Sequence of chain A:
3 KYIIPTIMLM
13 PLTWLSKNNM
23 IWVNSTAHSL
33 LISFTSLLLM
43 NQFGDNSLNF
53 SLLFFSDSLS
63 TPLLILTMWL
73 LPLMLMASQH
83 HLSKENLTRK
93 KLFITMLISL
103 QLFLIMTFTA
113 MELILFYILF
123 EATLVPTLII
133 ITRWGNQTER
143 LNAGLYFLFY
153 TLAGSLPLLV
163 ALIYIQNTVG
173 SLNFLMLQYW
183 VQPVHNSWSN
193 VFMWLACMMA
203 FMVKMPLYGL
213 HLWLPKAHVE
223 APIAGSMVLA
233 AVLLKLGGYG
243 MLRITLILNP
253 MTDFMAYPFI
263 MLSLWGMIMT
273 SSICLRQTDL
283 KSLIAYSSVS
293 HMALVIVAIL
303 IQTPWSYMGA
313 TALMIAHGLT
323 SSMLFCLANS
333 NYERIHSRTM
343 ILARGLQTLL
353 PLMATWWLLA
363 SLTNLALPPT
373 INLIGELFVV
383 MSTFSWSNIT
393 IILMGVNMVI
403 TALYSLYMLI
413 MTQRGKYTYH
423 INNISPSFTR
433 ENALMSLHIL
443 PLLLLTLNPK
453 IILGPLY

Interface contacts:
Residue K3 in chain A is in contact with residue G23 in chain B (closest heavy-atom distance 3.1 Å).
Residue L17 in chain A is in contact with residue V12 in chain B (closest heavy-atom distance 4.2 Å).
Residue K3 in chain A contacts residue D27 in chain B (closest heavy-atom distance 2.3 Å).
Residue P7 in chain A interacts with residue F20 in chain B (closest heavy-atom distance 4.1 Å).
Residue I34 in chain A contacts residue V16 in chain B (closest heavy-atom distance 4.3 Å).
Residue L41 in chain A interacts with residue Y24 in chain B (closest heavy-atom distance 4.9 Å).
Residue H30 in chain A contacts residue H13 in chain B (closest heavy-atom distance 3.2 Å).
Residue L17 in chain A contacts residue W11 in chain B (closest heavy-atom distance 4.8 Å).
Residue M10 in chain A interacts with residue G19 in chain B (closest heavy-atom distance 4.5 Å).
Residue S53 in chain A is in contact with residue N30 in chain B (closest heavy-atom distance 4.3 Å).
Residue S53 in chain A contacts residue D27 in chain B (closest heavy-atom distance 3.6 Å).
Residue P7 in chain A contacts residue G19 in chain B (closest heavy-atom distance 3.8 Å).
Residue P7 in chain A contacts residue G23 in chain B (closest heavy-atom distance 4.6 Å).
Residue L14 in chain A contacts residue V16 in chain B (closest heavy-atom distance 3.6 Å).
Residue L17 in chain A interacts with residue L15 in chain B (closest heavy-atom distance 4.2 Å).
Residue P7 in chain A contacts residue V16 in chain B (closest heavy-atom distance 4.7 Å).
Residue K3 in chain A interacts with residue F20 in chain B (closest heavy-atom distance 3.7 Å).
Residue Y4 in chain A is in contact with residue D27 in chain B (closest heavy-atom distance 4.5 Å).
Residue H30 in chain A interacts with residue V16 in chain B (closest heavy-atom distance 3.0 Å).
Residue K3 in chain A contacts residue Y24 in chain B (closest heavy-atom distance 4.0 Å).
Residue I5 in chain A interacts with residue D27 in chain B (closest heavy-atom distance 4.0 Å).
Residue I6 in chain A contacts residue G19 in chain B (closest heavy-atom distance 3.8 Å).
Residue F57 in chain A contacts residue D27 in chain B (closest heavy-atom distance 3.2 Å).
Residue I6 in chain A interacts with residue L26 in chain B (closest heavy-atom distance 4.2 Å).
Residue S18 in chain A contacts residue V12 in chain B (closest heavy-atom distance 4.7 Å).
Residue M10 in chain A contacts residue V16 in chain B (closest heavy-atom distance 4.7 Å).
Residue L54 in chain A is in contact with residue L34 in chain B (closest heavy-atom distance 4.0 Å).
Residue I6 in chain A contacts residue G23 in chain B (closest heavy-atom distance 4.2 Å).
Residue L54 in chain A is in contact with residue N30 in chain B (closest heavy-atom distance 3.9 Å).
Residue H30 in chain A is in contact with residue V12 in chain B (closest heavy-atom distance 4.7 Å).
Residue K3 in chain A is in contact with residue R28 in chain B (closest heavy-atom distance 4.0 Å).
Residue I6 in chain A is in contact with residue F22 in chain B (closest heavy-atom distance 4.1 Å).
Residue T37 in chain A interacts with residue F20 in chain B (closest heavy-atom distance 3.4 Å).
Residue N26 in chain A contacts residue H13 in chain B (closest heavy-atom distance 4.1 Å).
Residue F52 in chain A interacts with residue D27 in chain B (closest heavy-atom distance 4.9 Å).
Residue I6 in chain A contacts residue D27 in chain B (closest heavy-atom distance 4.7 Å).
Residue H30 in chain A interacts with residue P17 in chain B (closest heavy-atom distance 3.9 Å).
Residue L14 in chain A interacts with residue H13 in chain B (closest heavy-atom distance 4.9 Å).
Residue I34 in chain A interacts with residue F20 in chain B (closest heavy-atom distance 4.5 Å).
Residue L14 in chain A contacts residue V12 in chain B (closest heavy-atom distance 3.5 Å).
Residue L33 in chain A contacts residue V16 in chain B (closest heavy-atom distance 4.9 Å).
Residue S53 in chain A is in contact with residue L34 in chain B (closest heavy-atom distance 4.3 Å).
Residue L54 in chain A is in contact with residue K33 in chain B (closest heavy-atom distance 3.4 Å).
Residue I5 in chain A interacts with residue G23 in chain B (closest heavy-atom distance 4.7 Å).
Residue M10 in chain A interacts with residue L15 in chain B (closest heavy-atom distance 4.2 Å).
Residue L33 in chain A interacts with residue P17 in chain B (closest heavy-atom distance 4.9 Å).

Sequence of chain B:
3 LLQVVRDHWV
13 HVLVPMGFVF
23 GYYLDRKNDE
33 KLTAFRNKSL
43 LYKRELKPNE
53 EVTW

This data describes a binding interaction between two proteins.